Sequence of the second protein:
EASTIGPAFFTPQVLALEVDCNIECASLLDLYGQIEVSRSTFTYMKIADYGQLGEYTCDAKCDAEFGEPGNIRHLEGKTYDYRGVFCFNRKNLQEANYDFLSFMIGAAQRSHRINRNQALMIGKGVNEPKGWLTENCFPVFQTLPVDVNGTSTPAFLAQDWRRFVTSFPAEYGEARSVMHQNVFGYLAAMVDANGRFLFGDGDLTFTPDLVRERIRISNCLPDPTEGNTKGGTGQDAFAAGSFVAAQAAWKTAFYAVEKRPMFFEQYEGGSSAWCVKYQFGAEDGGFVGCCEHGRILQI

These two protein chains interact to form a complex.

Residue-level contacts at the interface:
Residue Y221 in the first protein contacts residue N292 in the second protein (closest heavy-atom distance 3.3 Å).
Residue Y221 in the first protein interacts with residue R281 in the second protein (closest heavy-atom distance 3.5 Å).
Residue R204 in the first protein contacts residue Q178 in the second protein (closest heavy-atom distance 3.2 Å).
Residue D366 in the first protein is in contact with residue R361 in the second protein (closest heavy-atom distance 2.2 Å).
Residue V202 in the first protein is in contact with residue Q178 in the second protein (closest heavy-atom distance 3.3 Å).
Residue M210 in the first protein contacts residue E183 in the second protein (closest heavy-atom distance 3.3 Å).
Residue A358 in the first protein is in contact with residue N359 in the second protein (closest heavy-atom distance 2.6 Å).
Residue Y221 in the first protein contacts residue D246 in the second protein (closest heavy-atom distance 3.0 Å).
Residue R204 in the first protein is in contact with residue T176 in the second protein (closest heavy-atom distance 3.4 Å).
Residue I212 in the first protein contacts residue E183 in the second protein (closest heavy-atom distance 3.1 Å).
Residue L363 in the first protein contacts residue G360 in the second protein (closest heavy-atom distance 3.3 Å).
Residue F364 in the first protein interacts with residue L369 in the second protein (closest heavy-atom distance 3.5 Å).
Residue I212 in the first protein contacts residue D185 in the second protein (closest heavy-atom distance 3.4 Å).
Residue T208 in the first protein contacts residue Q178 in the second protein (closest heavy-atom distance 3.4 Å).
Residue E336 in the first protein contacts residue C190 in the second protein (closest heavy-atom distance 2.9 Å).
Residue F231 in the first protein interacts with residue V250 in the second protein (closest heavy-atom distance 3.0 Å).
Residue F207 in the first protein contacts residue Q178 in the second protein (closest heavy-atom distance 3.3 Å).
Residue C455 in the first protein is in contact with residue C186 in the second protein (closest heavy-atom distance 2.0 Å).
Residue I200 in the first protein contacts residue L180 in the second protein (closest heavy-atom distance 3.5 Å).
Residue T206 in the first protein interacts with residue Q178 in the second protein (closest heavy-atom distance 3.2 Å).
Residue R327 in the first protein contacts residue F364 in the second protein (closest heavy-atom distance 2.9 Å).
Residue Y337 in the first protein contacts residue I188 in the second protein (closest heavy-atom distance 3.5 Å).
Residue R327 in the first protein interacts with residue F371 in the second protein (closest heavy-atom distance 3.2 Å).
Residue E230 in the first protein interacts with residue V250 in the second protein (closest heavy-atom distance 3.3 Å).
Residue N359 in the first protein interacts with residue N359 in the second protein (closest heavy-atom distance 3.2 Å).
Residue T206 in the first protein interacts with residue P177 in the second protein (closest heavy-atom distance 3.2 Å).
Residue G219 in the first protein contacts residue N280 in the second protein (closest heavy-atom distance 2.5 Å).
Residue T208 in the first protein is in contact with residue V179 in the second protein (closest heavy-atom distance 3.5 Å).
Residue R328 in the first protein contacts residue N393 in the second protein (closest heavy-atom distance 3.0 Å).
Residue A213 in the first protein contacts residue N187 in the second protein (closest heavy-atom distance 3.0 Å).
Residue T331 in the first protein contacts residue T370 in the second protein (closest heavy-atom distance 3.5 Å).
Residue E378 in the first protein is in contact with residue D368 in the second protein (closest heavy-atom distance 3.5 Å).
Residue I212 in the first protein is in contact with residue V184 in the second protein (closest heavy-atom distance 3.2 Å).
Residue E336 in the first protein interacts with residue N384 in the second protein (closest heavy-atom distance 3.1 Å).
Residue A335 in the first protein is in contact with residue Q346 in the second protein (closest heavy-atom distance 3.3 Å).
Residue E336 in the first protein is in contact with residue I188 in the second protein (closest heavy-atom distance 3.1 Å).
Residue F207 in the first protein is in contact with residue L180 in the second protein (closest heavy-atom distance 3.6 Å).
Residue E230 in the first protein is in contact with residue G249 in the second protein (closest heavy-atom distance 3.4 Å).
Residue R327 in the first protein contacts residue G365 in the second protein (closest heavy-atom distance 3.4 Å).
Residue Q324 in the first protein contacts residue A354 in the second protein (closest heavy-atom distance 2.9 Å).
Residue R327 in the first protein contacts residue A353 in the second protein (closest heavy-atom distance 3.1 Å).
Residue D224 in the first protein interacts with residue D246 in the second protein (closest heavy-atom distance 2.7 Å).
Residue L218 in the first protein contacts residue S276 in the second protein (closest heavy-atom distance 2.8 Å).
Residue C223 in the first protein interacts with residue D246 in the second protein (closest heavy-atom distance 3.5 Å).
Residue R327 in the first protein interacts with residue T370 in the second protein (closest heavy-atom distance 3.2 Å).
Residue L218 in the first protein interacts with residue F445 in the second protein (closest heavy-atom distance 3.4 Å).
Residue E220 in the first protein is in contact with residue R248 in the second protein (closest heavy-atom distance 3.3 Å).
Residue T222 in the first protein is in contact with residue D246 in the second protein (closest heavy-atom distance 2.8 Å).
Residue T208 in the first protein contacts residue L180 in the second protein (closest heavy-atom distance 3.1 Å).
Residue P334 in the first protein is in contact with residue Q346 in the second protein (closest heavy-atom distance 3.3 Å).
Residue R327 in the first protein interacts with residue F362 in the second protein (closest heavy-atom distance 3.4 Å).
Residue R361 in the first protein contacts residue R361 in the second protein (closest heavy-atom distance 3.2 Å).
Residue G219 in the first protein interacts with residue Y247 in the second protein (closest heavy-atom distance 2.8 Å).
Residue D357 in the first protein is in contact with residue N359 in the second protein (closest heavy-atom distance 3.5 Å).
Residue D357 in the first protein interacts with residue R361 in the second protein (closest heavy-atom distance 3.5 Å).
Residue L363 in the first protein contacts residue G367 in the second protein (closest heavy-atom distance 3.3 Å).
Residue E378 in the first protein is in contact with residue L369 in the second protein (closest heavy-atom distance 3.3 Å).
Residue M210 in the first protein contacts residue V184 in the second protein (closest heavy-atom distance 3.5 Å).
Residue L218 in the first protein contacts residue A272 in the second protein (closest heavy-atom distance 3.4 Å).
Residue D214 in the first protein is in contact with residue N187 in the second protein (closest heavy-atom distance 3.4 Å).

Sequence of the first protein:
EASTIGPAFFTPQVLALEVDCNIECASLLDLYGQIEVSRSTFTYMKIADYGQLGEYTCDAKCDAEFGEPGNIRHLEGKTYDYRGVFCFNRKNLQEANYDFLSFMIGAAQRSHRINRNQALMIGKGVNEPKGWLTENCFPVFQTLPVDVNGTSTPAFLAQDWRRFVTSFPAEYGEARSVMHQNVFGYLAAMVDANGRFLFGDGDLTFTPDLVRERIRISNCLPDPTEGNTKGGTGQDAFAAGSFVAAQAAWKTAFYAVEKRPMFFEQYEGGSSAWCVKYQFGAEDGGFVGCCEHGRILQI